These two protein chains interact to form a complex.

Residue-level contacts at the interface:
Residue F196 in chain B is in contact with residue I42 in chain A (closest heavy-atom distance 3.5 Å).
Residue A225 in chain B contacts residue F20 in chain A (closest heavy-atom distance 4.2 Å).
Residue V221 in chain B contacts residue V21 in chain A (closest heavy-atom distance 3.9 Å).
Residue G215 in chain B is in contact with residue I27 in chain A (closest heavy-atom distance 3.6 Å).
Residue S243 in chain B is in contact with residue L10 in chain A (closest heavy-atom distance 4.3 Å).
Residue S236 in chain B contacts residue I13 in chain A (closest heavy-atom distance 4.0 Å).
Residue N247 in chain B is in contact with residue D7 in chain A (closest heavy-atom distance 2.7 Å).
Residue N222 in chain B interacts with residue F20 in chain A (closest heavy-atom distance 3.3 Å).
Residue Q218 in chain B contacts residue I27 in chain A (closest heavy-atom distance 3.8 Å).
Residue L214 in chain B contacts residue I23 in chain A (closest heavy-atom distance 3.7 Å).
Residue F196 in chain B contacts residue S40 in chain A (closest heavy-atom distance 3.1 Å).
Residue D254 in chain B interacts with residue S5 in chain A (closest heavy-atom distance 3.2 Å).
Residue L207 in chain B interacts with residue V33 in chain A (closest heavy-atom distance 3.7 Å).
Residue Q226 in chain B is in contact with residue F20 in chain A (closest heavy-atom distance 3.2 Å).
Residue Q218 in chain B interacts with residue Q24 in chain A (closest heavy-atom distance 3.6 Å).
Residue D254 in chain B is in contact with residue H3 in chain A (closest heavy-atom distance 2.8 Å).
Residue Q218 in chain B is in contact with residue N22 in chain A (closest heavy-atom distance 3.7 Å).
Residue A211 in chain B is in contact with residue L30 in chain A (closest heavy-atom distance 4.0 Å).
Residue K190 in chain B interacts with residue L44 in chain A (closest heavy-atom distance 4.0 Å).
Residue N197 in chain B contacts residue I42 in chain A (closest heavy-atom distance 3.1 Å).
Residue A193 in chain B contacts residue I42 in chain A (closest heavy-atom distance 4.1 Å).
Residue A193 in chain B contacts residue L44 in chain A (closest heavy-atom distance 3.9 Å).
Residue I203 in chain B interacts with residue L37 in chain A (closest heavy-atom distance 4.0 Å).
Residue V232 in chain B contacts residue I16 in chain A (closest heavy-atom distance 3.6 Å).
Residue L214 in chain B is in contact with residue I27 in chain A (closest heavy-atom distance 3.9 Å).
Residue L250 in chain B interacts with residue S5 in chain A (closest heavy-atom distance 3.4 Å).
Residue L228 in chain B interacts with residue A18 in chain A (closest heavy-atom distance 4.0 Å).
Residue S208 in chain B interacts with residue A34 in chain A (closest heavy-atom distance 3.9 Å).
Residue I200 in chain B contacts residue L37 in chain A (closest heavy-atom distance 3.6 Å).
Residue Q218 in chain B is in contact with residue V21 in chain A (closest heavy-atom distance 3.7 Å).
Residue N229 in chain B interacts with residue A18 in chain A (closest heavy-atom distance 2.9 Å).
Residue V232 in chain B is in contact with residue S14 in chain A (closest heavy-atom distance 4.2 Å).
Residue V232 in chain B contacts residue I13 in chain A (closest heavy-atom distance 3.6 Å).
Residue D254 in chain B is in contact with residue T4 in chain A (closest heavy-atom distance 3.3 Å).
Residue L235 in chain B contacts residue I13 in chain A (closest heavy-atom distance 3.9 Å).
Residue N229 in chain B interacts with residue N17 in chain A (closest heavy-atom distance 2.9 Å).
Residue A225 in chain B contacts residue S19 in chain A (closest heavy-atom distance 3.2 Å).
Residue N222 in chain B contacts residue V21 in chain A (closest heavy-atom distance 2.9 Å).
Residue Q204 in chain B contacts residue A34 in chain A (closest heavy-atom distance 2.8 Å).
Residue Q218 in chain B interacts with residue I23 in chain A (closest heavy-atom distance 3.2 Å).
Residue A211 in chain B contacts residue N31 in chain A (closest heavy-atom distance 3.5 Å).
Residue Q204 in chain B contacts residue N38 in chain A (closest heavy-atom distance 3.2 Å).
Residue S236 in chain B is in contact with residue S14 in chain A (closest heavy-atom distance 3.1 Å).
Residue I200 in chain B interacts with residue L41 in chain A (closest heavy-atom distance 3.6 Å).
Residue L207 in chain B is in contact with residue A34 in chain A (closest heavy-atom distance 3.9 Å).
Residue A211 in chain B interacts with residue I27 in chain A (closest heavy-atom distance 3.7 Å).
Residue Q204 in chain B is in contact with residue L37 in chain A (closest heavy-atom distance 3.7 Å).
Residue F239 in chain B is in contact with residue L10 in chain A (closest heavy-atom distance 3.6 Å).
Residue Q189 in chain B contacts residue L44 in chain A (closest heavy-atom distance 3.6 Å).
Residue N197 in chain B contacts residue L41 in chain A (closest heavy-atom distance 3.3 Å).
Residue N229 in chain B interacts with residue F20 in chain A (closest heavy-atom distance 3.7 Å).
Residue E257 in chain B interacts with residue H3 in chain A (closest heavy-atom distance 3.2 Å).
Residue L250 in chain B is in contact with residue P6 in chain A (closest heavy-atom distance 3.4 Å).
Residue N247 in chain B interacts with residue V8 in chain A (closest heavy-atom distance 3.7 Å).
Residue L214 in chain B interacts with residue L30 in chain A (closest heavy-atom distance 3.8 Å).
Residue A225 in chain B is in contact with residue A18 in chain A (closest heavy-atom distance 3.5 Å).
Residue T210 in chain B is in contact with residue L30 in chain A (closest heavy-atom distance 3.9 Å).
Residue L250 in chain B interacts with residue V8 in chain A (closest heavy-atom distance 3.8 Å).
Residue L207 in chain B interacts with residue L30 in chain A (closest heavy-atom distance 3.8 Å).
Residue L207 in chain B contacts residue L37 in chain A (closest heavy-atom distance 4.3 Å).

Sequence of chain B:
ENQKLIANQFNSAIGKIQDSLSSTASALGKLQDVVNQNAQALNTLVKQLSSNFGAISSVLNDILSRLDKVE

Sequence of chain A:
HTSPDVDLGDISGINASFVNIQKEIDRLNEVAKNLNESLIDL